Interface contacts:
Residue N324 in chain A contacts residue T33 in chain B (closest heavy-atom distance 3.0 Å).
Residue S635 in chain A contacts residue K22 in chain B (closest heavy-atom distance 3.4 Å).
Residue N570 in chain A is in contact with residue Y23 in chain B (closest heavy-atom distance 3.2 Å).
Residue D334 in chain A interacts with residue R35 in chain B (closest heavy-atom distance 4.2 Å).
Residue I636 in chain A interacts with residue M30 in chain B (closest heavy-atom distance 4.0 Å).
Residue H629 in chain A interacts with residue Y23 in chain B (closest heavy-atom distance 2.9 Å).
Residue Y569 in chain A is in contact with residue M30 in chain B (closest heavy-atom distance 4.4 Å).
Residue P594 in chain A contacts residue A25 in chain B (closest heavy-atom distance 4.0 Å).
Residue C258 in chain A interacts with residue Y29 in chain B (closest heavy-atom distance 3.5 Å).
Residue I636 in chain A is in contact with residue I26 in chain B (closest heavy-atom distance 3.9 Å).
Residue Q327 in chain A interacts with residue L34 in chain B (closest heavy-atom distance 3.1 Å).
Residue P482 in chain A contacts residue H28 in chain B (closest heavy-atom distance 3.9 Å).
Residue K574 in chain A interacts with residue A25 in chain B (closest heavy-atom distance 4.2 Å).
Residue Y573 in chain A contacts residue Y23 in chain B (closest heavy-atom distance 3.5 Å).
Residue Q330 in chain A contacts residue R35 in chain B (closest heavy-atom distance 3.0 Å).
Residue R255 in chain A contacts residue Y29 in chain B (closest heavy-atom distance 3.4 Å).
Residue F322 in chain A contacts residue T33 in chain B (closest heavy-atom distance 3.4 Å).
Residue Q326 in chain A interacts with residue Q32 in chain B (closest heavy-atom distance 2.6 Å).
Residue R255 in chain A is in contact with residue H28 in chain B (closest heavy-atom distance 3.2 Å).
Residue S635 in chain A is in contact with residue T21 in chain B (closest heavy-atom distance 3.0 Å).
Residue H629 in chain A contacts residue L20 in chain B (closest heavy-atom distance 4.0 Å).
Residue F322 in chain A contacts residue R35 in chain B (closest heavy-atom distance 3.2 Å).
Residue Y596 in chain A is in contact with residue A25 in chain B (closest heavy-atom distance 4.5 Å).
Residue R575 in chain A contacts residue A25 in chain B (closest heavy-atom distance 4.5 Å).
Residue Q326 in chain A is in contact with residue K31 in chain B (closest heavy-atom distance 4.3 Å).
Residue D637 in chain A interacts with residue M30 in chain B (closest heavy-atom distance 3.7 Å).
Residue Y596 in chain A interacts with residue H28 in chain B (closest heavy-atom distance 4.5 Å).
Residue D637 in chain A interacts with residue K31 in chain B (closest heavy-atom distance 4.4 Å).
Residue Y573 in chain A is in contact with residue I26 in chain B (closest heavy-atom distance 4.2 Å).
Residue K574 in chain A contacts residue L20 in chain B (closest heavy-atom distance 4.1 Å).
Residue Y573 in chain A is in contact with residue A25 in chain B (closest heavy-atom distance 2.7 Å).
Residue L484 in chain A interacts with residue H28 in chain B (closest heavy-atom distance 4.0 Å).
Residue K574 in chain A is in contact with residue Y23 in chain B (closest heavy-atom distance 4.1 Å).
Residue Y573 in chain A contacts residue M30 in chain B (closest heavy-atom distance 2.8 Å).
Residue L259 in chain A is in contact with residue M30 in chain B (closest heavy-atom distance 4.3 Å).
Residue F631 in chain A interacts with residue Y23 in chain B (closest heavy-atom distance 3.3 Å).
Residue L589 in chain A interacts with residue A25 in chain B (closest heavy-atom distance 3.5 Å).
Residue D637 in chain A contacts residue I26 in chain B (closest heavy-atom distance 3.8 Å).
Residue D637 in chain A contacts residue K22 in chain B (closest heavy-atom distance 3.8 Å).
Residue R575 in chain A contacts residue E24 in chain B (closest heavy-atom distance 3.6 Å).
Residue Q588 in chain A contacts residue E24 in chain B (closest heavy-atom distance 2.9 Å).
Residue D637 in chain A contacts residue Q32 in chain B (closest heavy-atom distance 3.9 Å).
Residue Y573 in chain A is in contact with residue P27 in chain B (closest heavy-atom distance 3.7 Å).
Residue Q330 in chain A is in contact with residue L34 in chain B (closest heavy-atom distance 3.5 Å).
Residue N324 in chain A is in contact with residue Q32 in chain B (closest heavy-atom distance 3.8 Å).
Residue N324 in chain A contacts residue L34 in chain B (closest heavy-atom distance 4.1 Å).
Residue F322 in chain A is in contact with residue L34 in chain B (closest heavy-atom distance 3.3 Å).
Residue M572 in chain A is in contact with residue A25 in chain B (closest heavy-atom distance 4.3 Å).
Residue S635 in chain A interacts with residue Y23 in chain B (closest heavy-atom distance 3.8 Å).
Residue D634 in chain A is in contact with residue K22 in chain B (closest heavy-atom distance 3.5 Å).
Residue N324 in chain A contacts residue K31 in chain B (closest heavy-atom distance 3.8 Å).
Residue E254 in chain A interacts with residue Y29 in chain B (closest heavy-atom distance 3.6 Å).
Residue Y573 in chain A contacts residue E24 in chain B (closest heavy-atom distance 3.8 Å).
Residue Y596 in chain A interacts with residue P27 in chain B (closest heavy-atom distance 3.9 Å).
Residue I636 in chain A is in contact with residue Y23 in chain B (closest heavy-atom distance 4.2 Å).
Residue Y596 in chain A is in contact with residue I26 in chain B (closest heavy-atom distance 4.1 Å).
Residue Q588 in chain A is in contact with residue Y23 in chain B (closest heavy-atom distance 3.9 Å).
Residue F638 in chain A is in contact with residue M30 in chain B (closest heavy-atom distance 4.2 Å).
Residue K574 in chain A interacts with residue E24 in chain B (closest heavy-atom distance 3.8 Å).
Residue Q326 in chain A is in contact with residue M30 in chain B (closest heavy-atom distance 2.9 Å).

Sequence of chain B:
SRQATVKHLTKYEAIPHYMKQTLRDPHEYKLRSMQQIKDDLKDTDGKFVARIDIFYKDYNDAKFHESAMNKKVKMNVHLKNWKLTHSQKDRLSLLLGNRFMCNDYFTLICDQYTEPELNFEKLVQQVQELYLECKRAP

These two protein chains interact to form a complex.

Sequence of chain A:
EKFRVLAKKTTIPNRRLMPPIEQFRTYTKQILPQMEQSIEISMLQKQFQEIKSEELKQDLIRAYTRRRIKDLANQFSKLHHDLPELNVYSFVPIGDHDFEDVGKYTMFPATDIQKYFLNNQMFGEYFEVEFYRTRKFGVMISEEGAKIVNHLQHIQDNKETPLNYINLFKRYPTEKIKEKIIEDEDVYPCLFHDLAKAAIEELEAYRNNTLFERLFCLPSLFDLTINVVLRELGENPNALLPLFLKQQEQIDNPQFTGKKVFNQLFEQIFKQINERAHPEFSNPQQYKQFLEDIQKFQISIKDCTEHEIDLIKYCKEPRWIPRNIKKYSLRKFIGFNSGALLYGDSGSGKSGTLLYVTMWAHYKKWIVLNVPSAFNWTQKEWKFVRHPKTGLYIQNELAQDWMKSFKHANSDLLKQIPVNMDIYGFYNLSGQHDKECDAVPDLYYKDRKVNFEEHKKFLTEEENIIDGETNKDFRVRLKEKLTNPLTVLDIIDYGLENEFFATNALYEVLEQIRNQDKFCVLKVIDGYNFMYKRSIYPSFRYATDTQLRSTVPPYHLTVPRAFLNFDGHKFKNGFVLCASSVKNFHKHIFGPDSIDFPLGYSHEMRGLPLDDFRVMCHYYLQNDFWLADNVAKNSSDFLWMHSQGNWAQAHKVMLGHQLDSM